Sequence of protein 2:
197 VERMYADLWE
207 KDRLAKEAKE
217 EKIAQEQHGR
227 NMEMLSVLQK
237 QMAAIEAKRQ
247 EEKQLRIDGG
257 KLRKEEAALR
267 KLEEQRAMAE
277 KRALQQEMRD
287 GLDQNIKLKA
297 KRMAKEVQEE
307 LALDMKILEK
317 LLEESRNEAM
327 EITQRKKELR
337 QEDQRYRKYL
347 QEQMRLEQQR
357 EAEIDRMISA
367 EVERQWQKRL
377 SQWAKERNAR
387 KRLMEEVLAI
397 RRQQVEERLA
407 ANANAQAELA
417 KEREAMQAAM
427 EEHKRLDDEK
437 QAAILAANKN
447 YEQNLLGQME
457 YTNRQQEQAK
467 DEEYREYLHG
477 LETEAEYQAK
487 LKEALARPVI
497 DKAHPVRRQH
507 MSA

The following describes two proteins that form a bound complex.

Interface contacts:
Residue R276 in protein 1 contacts residue K430 in protein 2 (closest heavy-atom distance 4.2 Å).
Residue Q280 in protein 1 interacts with residue M426 in protein 2 (closest heavy-atom distance 4.1 Å).
Residue Q280 in protein 1 contacts residue M422 in protein 2 (closest heavy-atom distance 3.7 Å).
Residue Q279 in protein 1 interacts with residue M422 in protein 2 (closest heavy-atom distance 4.8 Å).
Residue R276 in protein 1 interacts with residue H429 in protein 2 (closest heavy-atom distance 3.1 Å).
Residue R276 in protein 1 contacts residue D433 in protein 2 (closest heavy-atom distance 4.2 Å).

Sequence of protein 1:
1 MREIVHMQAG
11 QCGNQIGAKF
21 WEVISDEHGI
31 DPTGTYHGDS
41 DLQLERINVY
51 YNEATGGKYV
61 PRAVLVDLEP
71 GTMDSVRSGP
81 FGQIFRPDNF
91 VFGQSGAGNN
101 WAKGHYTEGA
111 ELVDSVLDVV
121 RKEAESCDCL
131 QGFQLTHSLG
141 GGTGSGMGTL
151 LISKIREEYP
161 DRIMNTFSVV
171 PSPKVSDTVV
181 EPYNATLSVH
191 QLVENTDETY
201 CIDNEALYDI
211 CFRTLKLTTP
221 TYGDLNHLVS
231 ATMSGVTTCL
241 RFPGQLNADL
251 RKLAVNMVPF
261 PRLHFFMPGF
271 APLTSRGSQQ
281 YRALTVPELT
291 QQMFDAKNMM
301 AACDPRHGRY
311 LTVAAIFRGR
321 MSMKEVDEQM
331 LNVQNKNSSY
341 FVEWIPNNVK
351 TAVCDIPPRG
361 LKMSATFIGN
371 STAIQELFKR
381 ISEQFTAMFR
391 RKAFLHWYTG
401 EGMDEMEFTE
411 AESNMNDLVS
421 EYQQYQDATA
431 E